Sequence of the first protein:
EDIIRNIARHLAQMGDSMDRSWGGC

Sequence of the second protein:
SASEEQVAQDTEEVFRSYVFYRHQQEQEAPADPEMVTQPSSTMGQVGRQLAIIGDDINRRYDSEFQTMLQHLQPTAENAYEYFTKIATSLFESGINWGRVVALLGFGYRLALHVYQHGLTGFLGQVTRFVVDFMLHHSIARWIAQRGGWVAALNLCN

Interface contacts:
Residue G106 in the second protein interacts with residue D19 in the first protein (closest heavy-atom distance 3.2 Å).
Residue N165 in the second protein contacts residue W22 in the first protein (closest heavy-atom distance 3.5 Å).
Residue G106 in the second protein is in contact with residue G15 in the first protein (closest heavy-atom distance 3.2 Å).
Residue F73 in the second protein contacts residue H10 in the first protein (closest heavy-atom distance 3.7 Å).
Residue L98 in the second protein is in contact with residue A12 in the first protein (closest heavy-atom distance 3.6 Å).
Residue N66 in the second protein contacts residue M14 in the first protein (closest heavy-atom distance 3.5 Å).
Residue G62 in the second protein contacts residue M18 in the first protein (closest heavy-atom distance 4.0 Å).
Residue N162 in the second protein is in contact with residue C25 in the first protein (closest heavy-atom distance 2.8 Å).
Residue L80 in the second protein contacts residue I3 in the first protein (closest heavy-atom distance 3.9 Å).
Residue E72 in the second protein is in contact with residue H10 in the first protein (closest heavy-atom distance 2.9 Å).
Residue C164 in the second protein interacts with residue W22 in the first protein (closest heavy-atom distance 3.3 Å).
Residue L163 in the second protein is in contact with residue C25 in the first protein (closest heavy-atom distance 3.4 Å).
Residue I65 in the second protein contacts residue M14 in the first protein (closest heavy-atom distance 3.7 Å).
Residue F114 in the second protein contacts residue I7 in the first protein (closest heavy-atom distance 3.8 Å).
Residue N162 in the second protein interacts with residue G23 in the first protein (closest heavy-atom distance 3.5 Å).
Residue K93 in the second protein is in contact with residue I4 in the first protein (closest heavy-atom distance 3.8 Å).
Residue V109 in the second protein interacts with residue M18 in the first protein (closest heavy-atom distance 4.0 Å).
Residue I61 in the second protein interacts with residue W22 in the first protein (closest heavy-atom distance 3.3 Å).
Residue I94 in the second protein interacts with residue I7 in the first protein (closest heavy-atom distance 3.8 Å).
Residue C164 in the second protein is in contact with residue G23 in the first protein (closest heavy-atom distance 2.9 Å).
Residue R107 in the second protein interacts with residue D16 in the first protein (closest heavy-atom distance 2.8 Å).
Residue V109 in the second protein is in contact with residue W22 in the first protein (closest heavy-atom distance 3.6 Å).
Residue S97 in the second protein contacts residue A8 in the first protein (closest heavy-atom distance 3.4 Å).
Residue W105 in the second protein is in contact with residue D19 in the first protein (closest heavy-atom distance 3.4 Å).
Residue N104 in the second protein contacts residue D19 in the first protein (closest heavy-atom distance 3.5 Å).
Residue L98 in the second protein contacts residue A8 in the first protein (closest heavy-atom distance 3.9 Å).
Residue M76 in the second protein is in contact with residue I7 in the first protein (closest heavy-atom distance 3.7 Å).
Residue L161 in the second protein contacts residue C25 in the first protein (closest heavy-atom distance 3.5 Å).
Residue I94 in the second protein is in contact with residue I4 in the first protein (closest heavy-atom distance 3.9 Å).
Residue I65 in the second protein contacts residue M18 in the first protein (closest heavy-atom distance 3.7 Å).
Residue I65 in the second protein contacts residue S17 in the first protein (closest heavy-atom distance 3.7 Å).
Residue Y69 in the second protein interacts with residue H10 in the first protein (closest heavy-atom distance 4.0 Å).
Residue A110 in the second protein is in contact with residue L11 in the first protein (closest heavy-atom distance 3.5 Å).
Residue N162 in the second protein interacts with residue G24 in the first protein (closest heavy-atom distance 3.3 Å).
Residue W105 in the second protein contacts residue W22 in the first protein (closest heavy-atom distance 3.9 Å).
Residue L163 in the second protein is in contact with residue G23 in the first protein (closest heavy-atom distance 3.6 Å).
Residue M76 in the second protein contacts residue H10 in the first protein (closest heavy-atom distance 3.6 Å).
Residue A110 in the second protein contacts residue M18 in the first protein (closest heavy-atom distance 3.7 Å).
Residue L80 in the second protein contacts residue I7 in the first protein (closest heavy-atom distance 3.8 Å).
Residue I65 in the second protein interacts with residue S21 in the first protein (closest heavy-atom distance 3.8 Å).
Residue M76 in the second protein contacts residue I3 in the first protein (closest heavy-atom distance 3.8 Å).
Residue F73 in the second protein interacts with residue I7 in the first protein (closest heavy-atom distance 4.0 Å).
Residue N104 in the second protein is in contact with residue D16 in the first protein (closest heavy-atom distance 3.1 Å).
Residue R107 in the second protein is in contact with residue G15 in the first protein (closest heavy-atom distance 3.8 Å).
Residue I94 in the second protein is in contact with residue A8 in the first protein (closest heavy-atom distance 3.6 Å).
Residue Y69 in the second protein contacts residue M14 in the first protein (closest heavy-atom distance 3.7 Å).
Residue M76 in the second protein is in contact with residue N6 in the first protein (closest heavy-atom distance 3.9 Å).
Residue R107 in the second protein interacts with residue A12 in the first protein (closest heavy-atom distance 3.9 Å).
Residue C164 in the second protein interacts with residue S21 in the first protein (closest heavy-atom distance 4.0 Å).
Residue G106 in the second protein contacts residue M18 in the first protein (closest heavy-atom distance 3.2 Å).
Residue C164 in the second protein is in contact with residue C25 in the first protein (closest heavy-atom distance 2.1 Å).
Residue H79 in the second protein interacts with residue I3 in the first protein (closest heavy-atom distance 3.7 Å).
Residue I94 in the second protein contacts residue L11 in the first protein (closest heavy-atom distance 3.5 Å).
Residue G106 in the second protein contacts residue W22 in the first protein (closest heavy-atom distance 3.7 Å).
Residue N165 in the second protein contacts residue S21 in the first protein (closest heavy-atom distance 3.6 Å).
Residue F114 in the second protein contacts residue L11 in the first protein (closest heavy-atom distance 3.8 Å).
Residue L98 in the second protein interacts with residue L11 in the first protein (closest heavy-atom distance 3.8 Å).
Residue F73 in the second protein interacts with residue L11 in the first protein (closest heavy-atom distance 3.5 Å).
Residue Y69 in the second protein interacts with residue Q13 in the first protein (closest heavy-atom distance 3.6 Å).
Residue F73 in the second protein contacts residue M14 in the first protein (closest heavy-atom distance 3.2 Å).

The following describes two proteins that form a bound complex.